These two protein chains interact to form a complex.

Sequence of protein 1:
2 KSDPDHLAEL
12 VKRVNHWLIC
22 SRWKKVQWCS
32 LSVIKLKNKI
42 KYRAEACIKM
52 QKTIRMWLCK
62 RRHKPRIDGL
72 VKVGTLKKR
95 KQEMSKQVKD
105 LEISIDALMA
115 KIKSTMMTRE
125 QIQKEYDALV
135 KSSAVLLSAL

Contacts between the two chains:
Residue M52 in protein 2 interacts with residue L37 in protein 1 (closest heavy-atom distance 3.3 Å).
Residue M110 in protein 2 contacts residue R23 in protein 1 (closest heavy-atom distance 3.6 Å).
Residue A16 in protein 2 interacts with residue W29 in protein 1 (closest heavy-atom distance 3.6 Å).
Residue M72 in protein 2 interacts with residue K40 in protein 1 (closest heavy-atom distance 2.8 Å).
Residue L19 in protein 2 contacts residue K26 in protein 1 (closest heavy-atom distance 3.7 Å).
Residue M145 in protein 2 contacts residue Q28 in protein 1 (closest heavy-atom distance 3.6 Å).
Residue K116 in protein 2 is in contact with residue R23 in protein 1 (closest heavy-atom distance 2.9 Å).
Residue R75 in protein 2 interacts with residue Y43 in protein 1 (closest heavy-atom distance 3.6 Å).
Residue F13 in protein 2 is in contact with residue W29 in protein 1 (closest heavy-atom distance 3.3 Å).
Residue M72 in protein 2 is in contact with residue L37 in protein 1 (closest heavy-atom distance 3.6 Å).
Residue M77 in protein 2 interacts with residue K36 in protein 1 (closest heavy-atom distance 3.6 Å).
Residue E85 in protein 2 contacts residue N39 in protein 1 (closest heavy-atom distance 3.2 Å).
Residue Q42 in protein 2 contacts residue K38 in protein 1 (closest heavy-atom distance 3.0 Å).
Residue L40 in protein 2 interacts with residue V34 in protein 1 (closest heavy-atom distance 3.1 Å).
Residue L117 in protein 2 is in contact with residue R23 in protein 1 (closest heavy-atom distance 3.6 Å).
Residue M52 in protein 2 is in contact with residue K40 in protein 1 (closest heavy-atom distance 3.7 Å).
Residue V92 in protein 2 is in contact with residue S31 in protein 1 (closest heavy-atom distance 3.5 Å).
Residue E88 in protein 2 interacts with residue K38 in protein 1 (closest heavy-atom distance 3.0 Å).
Residue E12 in protein 2 is in contact with residue K25 in protein 1 (closest heavy-atom distance 2.7 Å).
Residue M146 in protein 2 is in contact with residue W29 in protein 1 (closest heavy-atom distance 3.4 Å).
Residue K76 in protein 2 is in contact with residue Y43 in protein 1 (closest heavy-atom distance 3.5 Å).
Residue E85 in protein 2 is in contact with residue L32 in protein 1 (closest heavy-atom distance 3.8 Å).
Residue E55 in protein 2 contacts residue R44 in protein 1 (closest heavy-atom distance 3.5 Å).
Residue F93 in protein 2 interacts with residue S31 in protein 1 (closest heavy-atom distance 3.8 Å).
Residue A16 in protein 2 interacts with residue C30 in protein 1 (closest heavy-atom distance 3.4 Å).
Residue E115 in protein 2 is in contact with residue K26 in protein 1 (closest heavy-atom distance 3.1 Å).
Residue M145 in protein 2 is in contact with residue C21 in protein 1 (closest heavy-atom distance 3.9 Å).
Residue M145 in protein 2 interacts with residue K25 in protein 1 (closest heavy-atom distance 3.5 Å).
Residue E85 in protein 2 contacts residue K36 in protein 1 (closest heavy-atom distance 3.0 Å).
Residue E48 in protein 2 interacts with residue I41 in protein 1 (closest heavy-atom distance 3.5 Å).
Residue A74 in protein 2 interacts with residue K40 in protein 1 (closest heavy-atom distance 2.9 Å).
Residue L19 in protein 2 is in contact with residue C30 in protein 1 (closest heavy-atom distance 3.6 Å).
Residue M37 in protein 2 contacts residue L37 in protein 1 (closest heavy-atom distance 3.5 Å).
Residue T71 in protein 2 contacts residue K40 in protein 1 (closest heavy-atom distance 3.7 Å).
Residue M73 in protein 2 is in contact with residue L37 in protein 1 (closest heavy-atom distance 3.5 Å).
Residue E55 in protein 2 interacts with residue K40 in protein 1 (closest heavy-atom distance 2.9 Å).
Residue A89 in protein 2 contacts residue S31 in protein 1 (closest heavy-atom distance 3.1 Å).
Residue M37 in protein 2 interacts with residue K38 in protein 1 (closest heavy-atom distance 3.5 Å).
Residue L106 in protein 2 is in contact with residue W24 in protein 1 (closest heavy-atom distance 3.8 Å).
Residue E15 in protein 2 is in contact with residue K26 in protein 1 (closest heavy-atom distance 3.9 Å).
Residue L113 in protein 2 interacts with residue V27 in protein 1 (closest heavy-atom distance 3.8 Å).
Residue Q42 in protein 2 contacts residue V34 in protein 1 (closest heavy-atom distance 3.5 Å).
Residue A16 in protein 2 interacts with residue K26 in protein 1 (closest heavy-atom distance 3.8 Å).
Residue E128 in protein 2 contacts residue I20 in protein 1 (closest heavy-atom distance 3.9 Å).
Residue M73 in protein 2 is in contact with residue S33 in protein 1 (closest heavy-atom distance 3.5 Å).
Residue M145 in protein 2 interacts with residue W24 in protein 1 (closest heavy-atom distance 3.6 Å).
Residue E128 in protein 2 is in contact with residue H17 in protein 1 (closest heavy-atom distance 2.8 Å).
Residue F13 in protein 2 is in contact with residue S33 in protein 1 (closest heavy-atom distance 3.4 Å).
Residue D51 in protein 2 contacts residue R44 in protein 1 (closest heavy-atom distance 2.7 Å).
Residue V36 in protein 2 contacts residue C30 in protein 1 (closest heavy-atom distance 3.9 Å).
Residue M110 in protein 2 contacts residue V27 in protein 1 (closest heavy-atom distance 3.9 Å).
Residue E12 in protein 2 interacts with residue W29 in protein 1 (closest heavy-atom distance 3.4 Å).
Residue M146 in protein 2 contacts residue K25 in protein 1 (closest heavy-atom distance 3.4 Å).
Residue M125 in protein 2 interacts with residue W24 in protein 1 (closest heavy-atom distance 2.9 Å).
Residue M146 in protein 2 interacts with residue Q28 in protein 1 (closest heavy-atom distance 3.4 Å).
Residue R75 in protein 2 contacts residue N39 in protein 1 (closest heavy-atom distance 3.6 Å).
Residue E115 in protein 2 is in contact with residue R23 in protein 1 (closest heavy-atom distance 2.9 Å).
Residue M37 in protein 2 interacts with residue V34 in protein 1 (closest heavy-atom distance 3.7 Å).
Residue F142 in protein 2 interacts with residue Q28 in protein 1 (closest heavy-atom distance 3.0 Å).
Residue M125 in protein 2 contacts residue I20 in protein 1 (closest heavy-atom distance 3.9 Å).

Sequence of protein 2:
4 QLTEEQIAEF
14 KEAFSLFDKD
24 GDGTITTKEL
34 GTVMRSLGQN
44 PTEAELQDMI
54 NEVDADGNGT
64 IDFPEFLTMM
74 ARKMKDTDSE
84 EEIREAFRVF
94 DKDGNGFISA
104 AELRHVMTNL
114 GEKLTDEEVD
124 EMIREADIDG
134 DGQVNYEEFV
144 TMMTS